Sequence of protein 1:
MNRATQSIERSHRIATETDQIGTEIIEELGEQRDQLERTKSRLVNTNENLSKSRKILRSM

Sequence of protein 2:
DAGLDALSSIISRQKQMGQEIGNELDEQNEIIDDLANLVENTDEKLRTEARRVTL

Residue-level contacts at the interface:
Residue L39 in protein 1 is in contact with residue Q35 in protein 2 (closest heavy-atom distance 4.0 Å).
Residue L46 in protein 1 interacts with residue V46 in protein 2 (closest heavy-atom distance 3.6 Å).
Residue R36 in protein 1 contacts residue E31 in protein 2 (closest heavy-atom distance 2.9 Å).
Residue R36 in protein 1 contacts residue Q35 in protein 2 (closest heavy-atom distance 3.8 Å).
Residue L32 in protein 1 is in contact with residue Q35 in protein 2 (closest heavy-atom distance 3.0 Å).
Residue L39 in protein 1 is in contact with residue I39 in protein 2 (closest heavy-atom distance 4.0 Å).
Residue L46 in protein 1 is in contact with residue L42 in protein 2 (closest heavy-atom distance 4.0 Å).
Residue N50 in protein 1 interacts with residue N48 in protein 2 (closest heavy-atom distance 4.4 Å).
Residue L60 in protein 1 contacts residue R59 in protein 2 (closest heavy-atom distance 3.8 Å).
Residue R36 in protein 1 is in contact with residue I38 in protein 2 (closest heavy-atom distance 3.5 Å).
Residue T21 in protein 1 interacts with residue Q21 in protein 2 (closest heavy-atom distance 3.6 Å).
Residue R57 in protein 1 is in contact with residue E56 in protein 2 (closest heavy-atom distance 3.2 Å).
Residue I11 in protein 1 contacts residue G10 in protein 2 (closest heavy-atom distance 3.6 Å).
Residue H15 in protein 1 contacts residue I17 in protein 2 (closest heavy-atom distance 3.6 Å).
Residue L53 in protein 1 is in contact with residue K52 in protein 2 (closest heavy-atom distance 3.7 Å).
Residue L39 in protein 1 interacts with residue I38 in protein 2 (closest heavy-atom distance 4.1 Å).
Residue T49 in protein 1 contacts residue T49 in protein 2 (closest heavy-atom distance 4.5 Å).
Residue S14 in protein 1 contacts residue L14 in protein 2 (closest heavy-atom distance 3.8 Å).
Residue L32 in protein 1 contacts residue I28 in protein 2 (closest heavy-atom distance 4.3 Å).
Residue H15 in protein 1 is in contact with residue L14 in protein 2 (closest heavy-atom distance 3.8 Å).
Residue N50 in protein 1 interacts with residue K52 in protein 2 (closest heavy-atom distance 3.0 Å).
Residue I28 in protein 1 interacts with residue I28 in protein 2 (closest heavy-atom distance 3.7 Å).
Residue E40 in protein 1 interacts with residue I38 in protein 2 (closest heavy-atom distance 3.2 Å).
Residue L46 in protein 1 interacts with residue L45 in protein 2 (closest heavy-atom distance 3.5 Å).
Residue H15 in protein 1 interacts with residue A13 in protein 2 (closest heavy-atom distance 3.8 Å).
Residue A18 in protein 1 is in contact with residue I18 in protein 2 (closest heavy-atom distance 3.8 Å).
Residue S56 in protein 1 is in contact with residue E56 in protein 2 (closest heavy-atom distance 3.7 Å).
Residue I29 in protein 1 interacts with residue M24 in protein 2 (closest heavy-atom distance 4.0 Å).
Residue V47 in protein 1 interacts with residue L45 in protein 2 (closest heavy-atom distance 3.9 Å).
Residue G25 in protein 1 is in contact with residue M24 in protein 2 (closest heavy-atom distance 3.7 Å).
Residue T42 in protein 1 is in contact with residue L42 in protein 2 (closest heavy-atom distance 4.4 Å).
Residue N50 in protein 1 interacts with residue T49 in protein 2 (closest heavy-atom distance 3.0 Å).
Residue S54 in protein 1 interacts with residue K52 in protein 2 (closest heavy-atom distance 3.2 Å).
Residue T19 in protein 1 is in contact with residue I17 in protein 2 (closest heavy-atom distance 3.4 Å).
Residue L53 in protein 1 contacts residue E56 in protein 2 (closest heavy-atom distance 4.0 Å).
Residue L53 in protein 1 interacts with residue T49 in protein 2 (closest heavy-atom distance 3.9 Å).
Residue D22 in protein 1 contacts residue M24 in protein 2 (closest heavy-atom distance 3.4 Å).
Residue R36 in protein 1 interacts with residue E34 in protein 2 (closest heavy-atom distance 2.5 Å).
Residue I11 in protein 1 interacts with residue L14 in protein 2 (closest heavy-atom distance 4.4 Å).
Residue A18 in protein 1 interacts with residue Q21 in protein 2 (closest heavy-atom distance 3.2 Å).
Residue L32 in protein 1 interacts with residue E31 in protein 2 (closest heavy-atom distance 4.0 Å).
Residue L60 in protein 1 contacts residue E56 in protein 2 (closest heavy-atom distance 3.4 Å).
Residue L46 in protein 1 is in contact with residue T49 in protein 2 (closest heavy-atom distance 3.9 Å).
Residue L60 in protein 1 is in contact with residue V60 in protein 2 (closest heavy-atom distance 3.8 Å).
Residue K43 in protein 1 contacts residue L45 in protein 2 (closest heavy-atom distance 4.0 Å).
Residue T26 in protein 1 is in contact with residue M24 in protein 2 (closest heavy-atom distance 3.8 Å).
Residue K43 in protein 1 is in contact with residue D41 in protein 2 (closest heavy-atom distance 3.0 Å).
Residue Q35 in protein 1 is in contact with residue Q35 in protein 2 (closest heavy-atom distance 4.5 Å).
Residue L32 in protein 1 is in contact with residue L32 in protein 2 (closest heavy-atom distance 3.8 Å).
Residue D22 in protein 1 is in contact with residue I17 in protein 2 (closest heavy-atom distance 3.1 Å).
Residue A18 in protein 1 interacts with residue I17 in protein 2 (closest heavy-atom distance 3.4 Å).
Residue K43 in protein 1 contacts residue L42 in protein 2 (closest heavy-atom distance 3.6 Å).
Residue A18 in protein 1 is in contact with residue L14 in protein 2 (closest heavy-atom distance 4.0 Å).
Residue D22 in protein 1 is in contact with residue Q21 in protein 2 (closest heavy-atom distance 3.0 Å).
Residue D22 in protein 1 is in contact with residue R20 in protein 2 (closest heavy-atom distance 2.8 Å).
Residue L39 in protein 1 interacts with residue L42 in protein 2 (closest heavy-atom distance 3.9 Å).
Residue L53 in protein 1 is in contact with residue L53 in protein 2 (closest heavy-atom distance 3.9 Å).
Residue I29 in protein 1 is in contact with residue I28 in protein 2 (closest heavy-atom distance 3.9 Å).
Residue I29 in protein 1 contacts residue E27 in protein 2 (closest heavy-atom distance 3.3 Å).
Residue I11 in protein 1 interacts with residue L11 in protein 2 (closest heavy-atom distance 3.9 Å).

This data describes a binding interaction between two proteins.